Interface contacts:
Residue Q27 in the first protein is in contact with residue S23 in the second protein (closest heavy-atom distance 2.6 Å).
Residue N61 in the first protein contacts residue D17 in the second protein (closest heavy-atom distance 4.7 Å).
Residue V24 in the first protein interacts with residue S23 in the second protein (closest heavy-atom distance 3.1 Å).
Residue P51 in the first protein contacts residue V25 in the second protein (closest heavy-atom distance 3.5 Å).
Residue E138 in the first protein is in contact with residue Y12 in the second protein (closest heavy-atom distance 4.8 Å).
Residue V24 in the first protein interacts with residue L26 in the second protein (closest heavy-atom distance 4.7 Å).
Residue F134 in the first protein contacts residue Y12 in the second protein (closest heavy-atom distance 3.4 Å).
Residue F134 in the first protein interacts with residue N9 in the second protein (closest heavy-atom distance 3.4 Å).
Residue V55 in the first protein contacts residue L22 in the second protein (closest heavy-atom distance 4.0 Å).
Residue V65 in the first protein is in contact with residue I11 in the second protein (closest heavy-atom distance 3.7 Å).
Residue Q27 in the first protein contacts residue L22 in the second protein (closest heavy-atom distance 4.4 Å).
Residue L131 in the first protein is in contact with residue I11 in the second protein (closest heavy-atom distance 4.2 Å).
Residue P51 in the first protein contacts residue S21 in the second protein (closest heavy-atom distance 4.4 Å).
Residue A58 in the first protein contacts residue V18 in the second protein (closest heavy-atom distance 3.8 Å).
Residue L116 in the first protein is in contact with residue I29 in the second protein (closest heavy-atom distance 4.6 Å).
Residue A58 in the first protein contacts residue D17 in the second protein (closest heavy-atom distance 3.8 Å).
Residue H30 in the first protein interacts with residue N30 in the second protein (closest heavy-atom distance 4.3 Å).
Residue A58 in the first protein is in contact with residue S21 in the second protein (closest heavy-atom distance 4.2 Å).
Residue L62 in the first protein interacts with residue A15 in the second protein (closest heavy-atom distance 4.4 Å).
Residue T127 in the first protein interacts with residue V18 in the second protein (closest heavy-atom distance 4.0 Å).
Residue Q27 in the first protein interacts with residue K27 in the second protein (closest heavy-atom distance 4.2 Å).
Residue F134 in the first protein interacts with residue I11 in the second protein (closest heavy-atom distance 3.8 Å).
Residue V24 in the first protein interacts with residue L22 in the second protein (closest heavy-atom distance 3.5 Å).
Residue Q27 in the first protein contacts residue L26 in the second protein (closest heavy-atom distance 3.7 Å).
Residue I123 in the first protein contacts residue L22 in the second protein (closest heavy-atom distance 4.3 Å).
Residue V55 in the first protein contacts residue V18 in the second protein (closest heavy-atom distance 4.8 Å).
Residue V59 in the first protein is in contact with residue V18 in the second protein (closest heavy-atom distance 3.9 Å).
Residue L62 in the first protein is in contact with residue A14 in the second protein (closest heavy-atom distance 3.8 Å).
Residue V55 in the first protein contacts residue S21 in the second protein (closest heavy-atom distance 3.3 Å).
Residue I20 in the first protein contacts residue T19 in the second protein (closest heavy-atom distance 3.2 Å).
Residue L31 in the first protein is in contact with residue N30 in the second protein (closest heavy-atom distance 3.9 Å).
Residue L21 in the first protein is in contact with residue T19 in the second protein (closest heavy-atom distance 3.9 Å).
Residue I20 in the first protein interacts with residue K16 in the second protein (closest heavy-atom distance 3.9 Å).
Residue I123 in the first protein contacts residue V18 in the second protein (closest heavy-atom distance 3.8 Å).
Residue L62 in the first protein contacts residue I11 in the second protein (closest heavy-atom distance 4.4 Å).
Residue I20 in the first protein is in contact with residue A15 in the second protein (closest heavy-atom distance 3.8 Å).
Residue L96 in the first protein is in contact with residue L22 in the second protein (closest heavy-atom distance 4.2 Å).
Residue V55 in the first protein contacts residue V25 in the second protein (closest heavy-atom distance 4.1 Å).
Residue T69 in the first protein interacts with residue I11 in the second protein (closest heavy-atom distance 3.6 Å).
Residue V52 in the first protein is in contact with residue V25 in the second protein (closest heavy-atom distance 4.2 Å).
Residue S120 in the first protein interacts with residue L22 in the second protein (closest heavy-atom distance 3.6 Å).
Residue D135 in the first protein contacts residue Y12 in the second protein (closest heavy-atom distance 4.6 Å).
Residue T127 in the first protein interacts with residue A15 in the second protein (closest heavy-atom distance 4.3 Å).
Residue A54 in the first protein contacts residue S21 in the second protein (closest heavy-atom distance 3.6 Å).
Residue T16 in the first protein interacts with residue Y12 in the second protein (closest heavy-atom distance 3.8 Å).
Residue L62 in the first protein is in contact with residue V18 in the second protein (closest heavy-atom distance 4.1 Å).
Residue V65 in the first protein is in contact with residue N10 in the second protein (closest heavy-atom distance 3.6 Å).
Residue I45 in the first protein contacts residue N28 in the second protein (closest heavy-atom distance 4.7 Å).
Residue L31 in the first protein is in contact with residue I29 in the second protein (closest heavy-atom distance 4.5 Å).
Residue S120 in the first protein interacts with residue L26 in the second protein (closest heavy-atom distance 3.3 Å).
Residue I28 in the first protein interacts with residue L22 in the second protein (closest heavy-atom distance 4.8 Å).
Residue L131 in the first protein interacts with residue Y12 in the second protein (closest heavy-atom distance 3.6 Å).
Residue V65 in the first protein contacts residue A14 in the second protein (closest heavy-atom distance 4.7 Å).
Residue I28 in the first protein interacts with residue L26 in the second protein (closest heavy-atom distance 3.7 Å).
Residue A58 in the first protein interacts with residue A14 in the second protein (closest heavy-atom distance 4.7 Å).
Residue I20 in the first protein is in contact with residue Y12 in the second protein (closest heavy-atom distance 3.2 Å).
Residue P23 in the first protein contacts residue S23 in the second protein (closest heavy-atom distance 4.4 Å).
Residue V24 in the first protein interacts with residue T19 in the second protein (closest heavy-atom distance 3.2 Å).
Residue L131 in the first protein interacts with residue A15 in the second protein (closest heavy-atom distance 4.0 Å).
Residue N61 in the first protein is in contact with residue A14 in the second protein (closest heavy-atom distance 3.7 Å).

Sequence of the second protein:
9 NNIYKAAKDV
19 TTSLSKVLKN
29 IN

Sequence of the first protein:
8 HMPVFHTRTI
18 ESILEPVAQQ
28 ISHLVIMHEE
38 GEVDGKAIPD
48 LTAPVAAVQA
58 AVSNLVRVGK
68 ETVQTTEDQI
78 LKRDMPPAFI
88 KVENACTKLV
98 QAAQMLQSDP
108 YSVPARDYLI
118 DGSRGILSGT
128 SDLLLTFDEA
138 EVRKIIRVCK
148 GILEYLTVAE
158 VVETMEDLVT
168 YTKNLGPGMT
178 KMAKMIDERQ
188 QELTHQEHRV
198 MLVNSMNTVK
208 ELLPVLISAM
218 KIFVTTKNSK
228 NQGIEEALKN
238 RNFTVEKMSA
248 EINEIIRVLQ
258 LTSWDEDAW

These two protein chains interact to form a complex.